Sequence of protein 1:
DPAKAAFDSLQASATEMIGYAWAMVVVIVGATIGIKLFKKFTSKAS

Sequence of protein 2:
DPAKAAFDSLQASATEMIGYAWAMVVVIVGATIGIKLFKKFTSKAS

This data describes a binding interaction between two proteins.

Contacts between the two chains:
Residue I22 in protein 2 contacts residue A35 in protein 1 (closest heavy-atom distance 3.6 Å).
Residue V30 in protein 2 contacts residue F42 in protein 1 (closest heavy-atom distance 4.8 Å).
Residue A25 in protein 2 contacts residue I39 in protein 1 (closest heavy-atom distance 4.6 Å).
Residue K40 in protein 2 contacts residue S50 in protein 1 (closest heavy-atom distance 3.8 Å).
Residue A7 in protein 2 interacts with residue M21 in protein 1 (closest heavy-atom distance 4.8 Å).
Residue V33 in protein 2 contacts residue K43 in protein 1 (closest heavy-atom distance 4.3 Å).
Residue I37 in protein 2 interacts with residue S47 in protein 1 (closest heavy-atom distance 4.4 Å).
Residue V29 in protein 2 is in contact with residue I39 in protein 1 (closest heavy-atom distance 4.3 Å).
Residue K8 in protein 2 is in contact with residue Y24 in protein 1 (closest heavy-atom distance 3.5 Å).
Residue W26 in protein 2 is in contact with residue A35 in protein 1 (closest heavy-atom distance 4.7 Å).
Residue A7 in protein 2 is in contact with residue Y24 in protein 1 (closest heavy-atom distance 4.9 Å).
Residue T19 in protein 2 is in contact with residue V31 in protein 1 (closest heavy-atom distance 4.9 Å).
Residue I22 in protein 2 is in contact with residue V31 in protein 1 (closest heavy-atom distance 4.2 Å).
Residue W26 in protein 2 is in contact with residue G38 in protein 1 (closest heavy-atom distance 4.0 Å).
Residue V33 in protein 2 interacts with residue T46 in protein 1 (closest heavy-atom distance 4.2 Å).
Residue L41 in protein 2 contacts residue S50 in protein 1 (closest heavy-atom distance 3.2 Å).
Residue I22 in protein 2 is in contact with residue I32 in protein 1 (closest heavy-atom distance 4.5 Å).
Residue F11 in protein 2 contacts residue M28 in protein 1 (closest heavy-atom distance 3.7 Å).
Residue F11 in protein 2 interacts with residue M21 in protein 1 (closest heavy-atom distance 4.5 Å).
Residue L14 in protein 2 interacts with residue M28 in protein 1 (closest heavy-atom distance 3.7 Å).
Residue W26 in protein 2 contacts residue F42 in protein 1 (closest heavy-atom distance 4.2 Å).
Residue Q15 in protein 2 is in contact with residue V31 in protein 1 (closest heavy-atom distance 4.1 Å).
Residue K44 in protein 2 contacts residue S50 in protein 1 (closest heavy-atom distance 4.1 Å).
Residue W26 in protein 2 interacts with residue I39 in protein 1 (closest heavy-atom distance 3.9 Å).
Residue K40 in protein 2 interacts with residue S47 in protein 1 (closest heavy-atom distance 3.2 Å).
Residue I37 in protein 2 contacts residue T46 in protein 1 (closest heavy-atom distance 4.1 Å).
Residue V33 in protein 2 interacts with residue F42 in protein 1 (closest heavy-atom distance 3.9 Å).
Residue Q15 in protein 2 is in contact with residue Y24 in protein 1 (closest heavy-atom distance 4.9 Å).
Residue I37 in protein 2 interacts with residue S50 in protein 1 (closest heavy-atom distance 4.1 Å).
Residue V29 in protein 2 is in contact with residue F42 in protein 1 (closest heavy-atom distance 4.7 Å).
Residue Q15 in protein 2 contacts residue A27 in protein 1 (closest heavy-atom distance 3.9 Å).
Residue V29 in protein 2 is in contact with residue K43 in protein 1 (closest heavy-atom distance 4.5 Å).
Residue F11 in protein 2 contacts residue A25 in protein 1 (closest heavy-atom distance 4.2 Å).
Residue A18 in protein 2 interacts with residue I32 in protein 1 (closest heavy-atom distance 4.9 Å).
Residue Q15 in protein 2 contacts residue M28 in protein 1 (closest heavy-atom distance 4.2 Å).
Residue F11 in protein 2 interacts with residue Y24 in protein 1 (closest heavy-atom distance 3.7 Å).